These two protein chains interact to form a complex.

Sequence of protein 2:
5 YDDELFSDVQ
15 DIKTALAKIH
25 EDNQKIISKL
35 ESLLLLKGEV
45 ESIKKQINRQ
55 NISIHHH

Sequence of protein 1:
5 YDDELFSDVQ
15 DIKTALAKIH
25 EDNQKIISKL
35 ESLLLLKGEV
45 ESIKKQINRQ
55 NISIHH

Contacts between the two chains:
Residue D26 in protein 2 is in contact with residue I31 in protein 1 (closest heavy-atom distance 3.7 Å).
Residue S46 in protein 2 interacts with residue K48 in protein 1 (closest heavy-atom distance 2.7 Å).
Residue I30 in protein 2 contacts residue I31 in protein 1 (closest heavy-atom distance 3.8 Å).
Residue I47 in protein 2 is in contact with residue K48 in protein 1 (closest heavy-atom distance 3.5 Å).
Residue K33 in protein 2 is in contact with residue L34 in protein 1 (closest heavy-atom distance 4.0 Å).
Residue I23 in protein 2 interacts with residue N27 in protein 1 (closest heavy-atom distance 3.3 Å).
Residue I16 in protein 2 interacts with residue I16 in protein 1 (closest heavy-atom distance 4.3 Å).
Residue K33 in protein 2 interacts with residue E35 in protein 1 (closest heavy-atom distance 2.8 Å).
Residue L37 in protein 2 is in contact with residue L38 in protein 1 (closest heavy-atom distance 4.0 Å).
Residue A19 in protein 2 interacts with residue L20 in protein 1 (closest heavy-atom distance 3.8 Å).
Residue L39 in protein 2 is in contact with residue K41 in protein 1 (closest heavy-atom distance 3.7 Å).
Residue I30 in protein 2 contacts residue I30 in protein 1 (closest heavy-atom distance 3.6 Å).
Residue I47 in protein 2 contacts residue I47 in protein 1 (closest heavy-atom distance 3.9 Å).
Residue K29 in protein 2 is in contact with residue I31 in protein 1 (closest heavy-atom distance 4.2 Å).
Residue Q50 in protein 2 contacts residue N52 in protein 1 (closest heavy-atom distance 3.6 Å).
Residue I16 in protein 2 is in contact with residue V13 in protein 1 (closest heavy-atom distance 4.3 Å).
Residue I30 in protein 2 interacts with residue L34 in protein 1 (closest heavy-atom distance 3.8 Å).
Residue E43 in protein 2 is in contact with residue K48 in protein 1 (closest heavy-atom distance 4.5 Å).
Residue L40 in protein 2 is in contact with residue K41 in protein 1 (closest heavy-atom distance 4.0 Å).
Residue L40 in protein 2 contacts residue L40 in protein 1 (closest heavy-atom distance 4.2 Å).
Residue D12 in protein 2 contacts residue K17 in protein 1 (closest heavy-atom distance 3.7 Å).
Residue D12 in protein 2 contacts residue Y5 in protein 1 (closest heavy-atom distance 2.5 Å).
Residue L40 in protein 2 is in contact with residue V44 in protein 1 (closest heavy-atom distance 3.8 Å).
Residue Q50 in protein 2 interacts with residue K48 in protein 1 (closest heavy-atom distance 3.2 Å).
Residue K33 in protein 2 is in contact with residue I31 in protein 1 (closest heavy-atom distance 4.4 Å).
Residue I51 in protein 2 contacts residue I51 in protein 1 (closest heavy-atom distance 4.2 Å).
Residue R53 in protein 2 is in contact with residue N55 in protein 1 (closest heavy-atom distance 3.8 Å).
Residue L20 in protein 2 is in contact with residue L20 in protein 1 (closest heavy-atom distance 3.6 Å).
Residue Q50 in protein 2 interacts with residue N55 in protein 1 (closest heavy-atom distance 4.6 Å).
Residue I16 in protein 2 interacts with residue L20 in protein 1 (closest heavy-atom distance 4.0 Å).
Residue K33 in protein 2 interacts with residue L38 in protein 1 (closest heavy-atom distance 4.0 Å).
Residue L9 in protein 2 contacts residue L9 in protein 1 (closest heavy-atom distance 3.9 Å).
Residue L9 in protein 2 contacts residue V13 in protein 1 (closest heavy-atom distance 4.5 Å).
Residue Q54 in protein 2 contacts residue I51 in protein 1 (closest heavy-atom distance 3.8 Å).
Residue S36 in protein 2 contacts residue K41 in protein 1 (closest heavy-atom distance 3.0 Å).
Residue D26 in protein 2 contacts residue N27 in protein 1 (closest heavy-atom distance 4.1 Å).
Residue K22 in protein 2 is in contact with residue H24 in protein 1 (closest heavy-atom distance 4.5 Å).
Residue I23 in protein 2 interacts with residue L20 in protein 1 (closest heavy-atom distance 4.3 Å).
Residue D26 in protein 2 is in contact with residue H24 in protein 1 (closest heavy-atom distance 3.6 Å).
Residue N27 in protein 2 is in contact with residue N27 in protein 1 (closest heavy-atom distance 4.2 Å).
Residue D12 in protein 2 interacts with residue V13 in protein 1 (closest heavy-atom distance 3.9 Å).
Residue D15 in protein 2 is in contact with residue K17 in protein 1 (closest heavy-atom distance 2.9 Å).
Residue E8 in protein 2 contacts residue Y5 in protein 1 (closest heavy-atom distance 3.8 Å).
Residue L37 in protein 2 interacts with residue L37 in protein 1 (closest heavy-atom distance 3.8 Å).
Residue I47 in protein 2 is in contact with residue I51 in protein 1 (closest heavy-atom distance 4.2 Å).
Residue S36 in protein 2 interacts with residue L38 in protein 1 (closest heavy-atom distance 3.9 Å).
Residue I23 in protein 2 contacts residue H24 in protein 1 (closest heavy-atom distance 3.6 Å).
Residue L9 in protein 2 interacts with residue Y5 in protein 1 (closest heavy-atom distance 3.6 Å).
Residue L37 in protein 2 interacts with residue L34 in protein 1 (closest heavy-atom distance 3.6 Å).
Residue D6 in protein 2 contacts residue Y5 in protein 1 (closest heavy-atom distance 2.8 Å).
Residue I23 in protein 2 is in contact with residue I23 in protein 1 (closest heavy-atom distance 3.6 Å).
Residue I47 in protein 2 contacts residue V44 in protein 1 (closest heavy-atom distance 3.9 Å).
Residue Q50 in protein 2 contacts residue I51 in protein 1 (closest heavy-atom distance 3.1 Å).
Residue Q54 in protein 2 is in contact with residue Q54 in protein 1 (closest heavy-atom distance 2.9 Å).
Residue E43 in protein 2 contacts residue V44 in protein 1 (closest heavy-atom distance 4.3 Å).
Residue D12 in protein 2 contacts residue F10 in protein 1 (closest heavy-atom distance 4.2 Å).
Residue I30 in protein 2 interacts with residue N27 in protein 1 (closest heavy-atom distance 3.6 Å).
Residue D26 in protein 2 interacts with residue Q28 in protein 1 (closest heavy-atom distance 4.2 Å).
Residue Q54 in protein 2 contacts residue N55 in protein 1 (closest heavy-atom distance 2.9 Å).
Residue L34 in protein 2 is in contact with residue L34 in protein 1 (closest heavy-atom distance 3.6 Å).